Sequence of the second protein:
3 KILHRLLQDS

Contacts between the two chains:
Residue L75 in the first protein contacts residue H6 in the second protein (closest heavy-atom distance 3.6 Å).
Residue I61 in the first protein interacts with residue L5 in the second protein (closest heavy-atom distance 3.7 Å).
Residue E245 in the first protein is in contact with residue K3 in the second protein (closest heavy-atom distance 3.2 Å).
Residue E245 in the first protein interacts with residue L5 in the second protein (closest heavy-atom distance 3.1 Å).
Residue N62 in the first protein contacts residue L8 in the second protein (closest heavy-atom distance 4.7 Å).
Residue L82 in the first protein contacts residue L5 in the second protein (closest heavy-atom distance 3.8 Å).
Residue K65 in the first protein contacts residue L8 in the second protein (closest heavy-atom distance 4.5 Å).
Residue V79 in the first protein interacts with residue L5 in the second protein (closest heavy-atom distance 3.8 Å).
Residue L242 in the first protein contacts residue L8 in the second protein (closest heavy-atom distance 3.7 Å).
Residue V79 in the first protein interacts with residue K3 in the second protein (closest heavy-atom distance 4.4 Å).
Residue V79 in the first protein contacts residue L9 in the second protein (closest heavy-atom distance 3.7 Å).
Residue L75 in the first protein contacts residue L9 in the second protein (closest heavy-atom distance 4.2 Å).
Residue Q78 in the first protein interacts with residue L9 in the second protein (closest heavy-atom distance 3.8 Å).
Residue D241 in the first protein interacts with residue I4 in the second protein (closest heavy-atom distance 3.6 Å).
Residue V79 in the first protein is in contact with residue H6 in the second protein (closest heavy-atom distance 4.1 Å).
Residue E245 in the first protein is in contact with residue I4 in the second protein (closest heavy-atom distance 2.7 Å).
Residue L242 in the first protein interacts with residue L5 in the second protein (closest heavy-atom distance 3.9 Å).
Residue L75 in the first protein contacts residue Q10 in the second protein (closest heavy-atom distance 4.5 Å).
Residue I61 in the first protein contacts residue L9 in the second protein (closest heavy-atom distance 3.8 Å).
Residue E245 in the first protein interacts with residue H6 in the second protein (closest heavy-atom distance 4.8 Å).
Residue I61 in the first protein contacts residue L8 in the second protein (closest heavy-atom distance 3.6 Å).
Residue M246 in the first protein interacts with residue L5 in the second protein (closest heavy-atom distance 3.9 Å).
Residue L242 in the first protein is in contact with residue I4 in the second protein (closest heavy-atom distance 3.9 Å).
Residue E83 in the first protein interacts with residue L5 in the second protein (closest heavy-atom distance 3.7 Å).
Residue K65 in the first protein contacts residue D11 in the second protein (closest heavy-atom distance 3.3 Å).
Residue E83 in the first protein is in contact with residue K3 in the second protein (closest heavy-atom distance 3.2 Å).
Residue K65 in the first protein is in contact with residue L9 in the second protein (closest heavy-atom distance 4.0 Å).
Residue V58 in the first protein interacts with residue L8 in the second protein (closest heavy-atom distance 4.7 Å).
Residue F70 in the first protein contacts residue L9 in the second protein (closest heavy-atom distance 4.1 Å).
Residue L82 in the first protein contacts residue L9 in the second protein (closest heavy-atom distance 4.0 Å).

These two protein chains interact to form a complex.

Sequence of the first protein:
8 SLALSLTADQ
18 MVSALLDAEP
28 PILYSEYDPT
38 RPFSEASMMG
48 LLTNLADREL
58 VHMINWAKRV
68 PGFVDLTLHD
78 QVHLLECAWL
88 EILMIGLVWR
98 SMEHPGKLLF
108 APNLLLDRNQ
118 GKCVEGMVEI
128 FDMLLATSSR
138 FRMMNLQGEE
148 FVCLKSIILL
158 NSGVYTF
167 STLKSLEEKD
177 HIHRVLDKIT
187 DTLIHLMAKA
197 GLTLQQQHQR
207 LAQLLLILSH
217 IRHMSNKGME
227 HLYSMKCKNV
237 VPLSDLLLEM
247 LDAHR